The following describes two proteins that form a bound complex.

Sequence of chain A:
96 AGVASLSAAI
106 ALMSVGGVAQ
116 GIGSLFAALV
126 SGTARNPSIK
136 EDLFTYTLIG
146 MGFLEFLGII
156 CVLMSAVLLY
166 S

Interface contacts:
Residue F16 in chain B contacts residue V98 in chain A (closest heavy-atom distance 4.2 Å).
Residue I15 in chain B interacts with residue G97 in chain A (closest heavy-atom distance 4.6 Å).
Residue I15 in chain B is in contact with residue A96 in chain A (closest heavy-atom distance 4.8 Å).

Sequence of chain B:
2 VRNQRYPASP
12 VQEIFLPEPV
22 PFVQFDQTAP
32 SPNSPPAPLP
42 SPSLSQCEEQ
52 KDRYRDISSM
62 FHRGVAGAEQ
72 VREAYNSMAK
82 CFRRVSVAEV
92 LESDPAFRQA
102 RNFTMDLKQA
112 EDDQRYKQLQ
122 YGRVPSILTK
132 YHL